Contacts between the two chains:
Residue A105 in the first protein contacts residue V2 in the second protein (closest heavy-atom distance 4.0 Å).
Residue G108 in the first protein contacts residue V2 in the second protein (closest heavy-atom distance 3.3 Å).
Residue E101 in the first protein is in contact with residue I4 in the second protein (closest heavy-atom distance 3.1 Å).
Residue Y35 in the first protein contacts residue I4 in the second protein (closest heavy-atom distance 4.1 Å).
Residue I104 in the first protein interacts with residue V2 in the second protein (closest heavy-atom distance 4.7 Å).
Residue P102 in the first protein is in contact with residue G3 in the second protein (closest heavy-atom distance 2.8 Å).
Residue P102 in the first protein interacts with residue I4 in the second protein (closest heavy-atom distance 4.5 Å).
Residue Y35 in the first protein is in contact with residue V7 in the second protein (closest heavy-atom distance 3.8 Å).
Residue V103 in the first protein contacts residue V7 in the second protein (closest heavy-atom distance 4.8 Å).
Residue P102 in the first protein is in contact with residue A1 in the second protein (closest heavy-atom distance 3.5 Å).
Residue E101 in the first protein contacts residue A1 in the second protein (closest heavy-atom distance 3.4 Å).
Residue V99 in the first protein interacts with residue A1 in the second protein (closest heavy-atom distance 4.8 Å).
Residue I104 in the first protein is in contact with residue F8 in the second protein (closest heavy-atom distance 4.0 Å).
Residue P102 in the first protein contacts residue V2 in the second protein (closest heavy-atom distance 3.6 Å).
Residue T109 in the first protein interacts with residue V2 in the second protein (closest heavy-atom distance 3.5 Å).
Residue V103 in the first protein contacts residue I4 in the second protein (closest heavy-atom distance 3.1 Å).
Residue V110 in the first protein interacts with residue V2 in the second protein (closest heavy-atom distance 3.5 Å).
Residue D111 in the first protein is in contact with residue V2 in the second protein (closest heavy-atom distance 4.0 Å).
Residue D111 in the first protein is in contact with residue A1 in the second protein (closest heavy-atom distance 2.4 Å).
Residue W113 in the first protein is in contact with residue A1 in the second protein (closest heavy-atom distance 4.8 Å).
Residue I104 in the first protein interacts with residue G3 in the second protein (closest heavy-atom distance 4.4 Å).
Residue V103 in the first protein is in contact with residue F8 in the second protein (closest heavy-atom distance 4.0 Å).
Residue Y54 in the first protein is in contact with residue F8 in the second protein (closest heavy-atom distance 4.5 Å).
Residue V103 in the first protein is in contact with residue G3 in the second protein (closest heavy-atom distance 3.3 Å).
Residue Y54 in the first protein interacts with residue V7 in the second protein (closest heavy-atom distance 3.3 Å).

The following describes two proteins that form a bound complex.

Sequence of the second protein:
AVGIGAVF

Sequence of the first protein:
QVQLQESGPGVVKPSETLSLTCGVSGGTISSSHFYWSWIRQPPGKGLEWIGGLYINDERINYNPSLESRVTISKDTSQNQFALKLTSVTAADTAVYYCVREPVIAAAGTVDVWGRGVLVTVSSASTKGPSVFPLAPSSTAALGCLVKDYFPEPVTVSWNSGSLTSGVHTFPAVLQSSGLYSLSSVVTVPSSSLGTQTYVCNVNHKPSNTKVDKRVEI